These two protein chains interact to form a complex.

Sequence of the second protein:
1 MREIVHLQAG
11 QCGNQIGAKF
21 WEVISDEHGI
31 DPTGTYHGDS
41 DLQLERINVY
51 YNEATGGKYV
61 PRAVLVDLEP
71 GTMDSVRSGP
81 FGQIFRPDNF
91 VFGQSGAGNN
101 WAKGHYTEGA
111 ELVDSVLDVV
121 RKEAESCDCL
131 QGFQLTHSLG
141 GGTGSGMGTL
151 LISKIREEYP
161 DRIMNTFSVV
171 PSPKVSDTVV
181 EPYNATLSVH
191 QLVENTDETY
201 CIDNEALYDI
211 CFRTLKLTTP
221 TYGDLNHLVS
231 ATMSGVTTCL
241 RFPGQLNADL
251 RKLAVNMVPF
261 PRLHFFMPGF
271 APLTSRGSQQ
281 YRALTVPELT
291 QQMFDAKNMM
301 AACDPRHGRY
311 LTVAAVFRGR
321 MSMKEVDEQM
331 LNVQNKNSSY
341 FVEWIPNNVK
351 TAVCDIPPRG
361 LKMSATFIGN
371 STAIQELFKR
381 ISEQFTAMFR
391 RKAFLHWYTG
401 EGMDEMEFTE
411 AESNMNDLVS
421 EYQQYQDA

Sequence of the first protein:
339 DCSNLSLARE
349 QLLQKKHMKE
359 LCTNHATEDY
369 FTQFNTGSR

Contacts between the two chains:
Residue R359 in the second protein contacts residue Y368 in the first protein (closest heavy-atom distance 3.8 Å).
Residue L284 in the second protein interacts with residue C360 in the first protein (closest heavy-atom distance 4.4 Å).
Residue P272 in the second protein contacts residue Y368 in the first protein (closest heavy-atom distance 3.3 Å).
Residue M363 in the second protein interacts with residue C360 in the first protein (closest heavy-atom distance 4.6 Å).
Residue P220 in the second protein interacts with residue N373 in the first protein (closest heavy-atom distance 4.8 Å).
Residue G360 in the second protein contacts residue Y368 in the first protein (closest heavy-atom distance 3.8 Å).
Residue R320 in the second protein contacts residue L359 in the first protein (closest heavy-atom distance 3.3 Å).
Residue L284 in the second protein contacts residue T361 in the first protein (closest heavy-atom distance 3.1 Å).
Residue L215 in the second protein contacts residue F372 in the first protein (closest heavy-atom distance 3.6 Å).
Residue T221 in the second protein contacts residue S376 in the first protein (closest heavy-atom distance 4.1 Å).
Residue T274 in the second protein interacts with residue Y368 in the first protein (closest heavy-atom distance 4.2 Å).
Residue K19 in the second protein is in contact with residue Q371 in the first protein (closest heavy-atom distance 3.9 Å).
Residue R320 in the second protein contacts residue C360 in the first protein (closest heavy-atom distance 4.4 Å).
Residue K19 in the second protein contacts residue T374 in the first protein (closest heavy-atom distance 4.2 Å).
Residue H227 in the second protein contacts residue F372 in the first protein (closest heavy-atom distance 3.3 Å).
Residue D224 in the second protein is in contact with residue F372 in the first protein (closest heavy-atom distance 3.6 Å).
Residue L361 in the second protein is in contact with residue A364 in the first protein (closest heavy-atom distance 3.8 Å).
Residue D224 in the second protein interacts with residue T374 in the first protein (closest heavy-atom distance 4.8 Å).
Residue L361 in the second protein contacts residue H363 in the first protein (closest heavy-atom distance 4.6 Å).
Residue Q279 in the second protein contacts residue F369 in the first protein (closest heavy-atom distance 4.0 Å).
Residue A283 in the second protein is in contact with residue N362 in the first protein (closest heavy-atom distance 3.0 Å).
Residue K362 in the second protein contacts residue L359 in the first protein (closest heavy-atom distance 3.3 Å).
Residue G360 in the second protein interacts with residue T365 in the first protein (closest heavy-atom distance 2.9 Å).
Residue S322 in the second protein is in contact with residue C360 in the first protein (closest heavy-atom distance 4.4 Å).
Residue L289 in the second protein interacts with residue N362 in the first protein (closest heavy-atom distance 3.6 Å).
Residue S322 in the second protein contacts residue M356 in the first protein (closest heavy-atom distance 4.0 Å).
Residue T274 in the second protein interacts with residue F369 in the first protein (closest heavy-atom distance 3.4 Å).
Residue G360 in the second protein contacts residue H363 in the first protein (closest heavy-atom distance 4.5 Å).
Residue G360 in the second protein contacts residue A364 in the first protein (closest heavy-atom distance 3.9 Å).
Residue T285 in the second protein interacts with residue N362 in the first protein (closest heavy-atom distance 3.2 Å).
Residue L215 in the second protein interacts with residue Y368 in the first protein (closest heavy-atom distance 4.6 Å).
Residue L217 in the second protein is in contact with residue N373 in the first protein (closest heavy-atom distance 4.6 Å).
Residue Q279 in the second protein is in contact with residue A364 in the first protein (closest heavy-atom distance 3.7 Å).
Residue L273 in the second protein contacts residue Y368 in the first protein (closest heavy-atom distance 3.9 Å).
Residue Q11 in the second protein is in contact with residue R377 in the first protein (closest heavy-atom distance 4.0 Å).
Residue T221 in the second protein is in contact with residue N373 in the first protein (closest heavy-atom distance 3.8 Å).
Residue D224 in the second protein contacts residue N373 in the first protein (closest heavy-atom distance 2.8 Å).
Residue G360 in the second protein interacts with residue D367 in the first protein (closest heavy-atom distance 4.4 Å).
Residue R276 in the second protein contacts residue E366 in the first protein (closest heavy-atom distance 2.8 Å).
Residue Q15 in the second protein contacts residue R377 in the first protein (closest heavy-atom distance 3.5 Å).
Residue S275 in the second protein contacts residue F369 in the first protein (closest heavy-atom distance 3.7 Å).
Residue L284 in the second protein contacts residue N362 in the first protein (closest heavy-atom distance 3.0 Å).
Residue R359 in the second protein is in contact with residue D367 in the first protein (closest heavy-atom distance 2.5 Å).
Residue L217 in the second protein contacts residue F372 in the first protein (closest heavy-atom distance 4.4 Å).
Residue R359 in the second protein is in contact with residue T370 in the first protein (closest heavy-atom distance 4.5 Å).
Residue H227 in the second protein contacts residue Q371 in the first protein (closest heavy-atom distance 2.5 Å).
Residue R359 in the second protein contacts residue Q371 in the first protein (closest heavy-atom distance 3.1 Å).
Residue Y222 in the second protein interacts with residue R377 in the first protein (closest heavy-atom distance 3.5 Å).
Residue K362 in the second protein is in contact with residue N362 in the first protein (closest heavy-atom distance 3.7 Å).
Residue T219 in the second protein is in contact with residue N373 in the first protein (closest heavy-atom distance 3.2 Å).
Residue A283 in the second protein contacts residue T361 in the first protein (closest heavy-atom distance 3.4 Å).
Residue T221 in the second protein is in contact with residue R377 in the first protein (closest heavy-atom distance 3.0 Å).
Residue M321 in the second protein is in contact with residue C360 in the first protein (closest heavy-atom distance 4.6 Å).
Residue R276 in the second protein is in contact with residue F369 in the first protein (closest heavy-atom distance 3.3 Å).
Residue T221 in the second protein contacts residue G375 in the first protein (closest heavy-atom distance 4.0 Å).
Residue Q279 in the second protein is in contact with residue H363 in the first protein (closest heavy-atom distance 4.0 Å).
Residue M363 in the second protein contacts residue N362 in the first protein (closest heavy-atom distance 3.6 Å).
Residue L361 in the second protein interacts with residue Y368 in the first protein (closest heavy-atom distance 4.3 Å).
Residue K362 in the second protein interacts with residue E358 in the first protein (closest heavy-atom distance 4.3 Å).
Residue K362 in the second protein contacts residue H363 in the first protein (closest heavy-atom distance 3.6 Å).